This data describes a binding interaction between two proteins.

Contacts between the two chains:
Residue W377 in the first protein contacts residue I4 in the second protein (closest heavy-atom distance 3.9 Å).
Residue I359 in the first protein contacts residue W7 in the second protein (closest heavy-atom distance 3.5 Å).
Residue N378 in the first protein interacts with residue I4 in the second protein (closest heavy-atom distance 5.0 Å).
Residue L446 in the first protein contacts residue P8 in the second protein (closest heavy-atom distance 4.7 Å).
Residue V376 in the first protein contacts residue W7 in the second protein (closest heavy-atom distance 3.8 Å).
Residue W377 in the first protein is in contact with residue L5 in the second protein (closest heavy-atom distance 4.3 Å).
Residue N378 in the first protein is in contact with residue L3 in the second protein (closest heavy-atom distance 2.8 Å).
Residue Y448 in the first protein interacts with residue P8 in the second protein (closest heavy-atom distance 3.5 Å).
Residue N378 in the first protein is in contact with residue L5 in the second protein (closest heavy-atom distance 3.7 Å).
Residue M357 in the first protein contacts residue W7 in the second protein (closest heavy-atom distance 4.5 Å).
Residue I359 in the first protein contacts residue P8 in the second protein (closest heavy-atom distance 4.5 Å).
Residue V376 in the first protein contacts residue L5 in the second protein (closest heavy-atom distance 3.0 Å).
Residue V376 in the first protein is in contact with residue L3 in the second protein (closest heavy-atom distance 4.2 Å).
Residue Y448 in the first protein interacts with residue W7 in the second protein (closest heavy-atom distance 4.7 Å).
Residue S375 in the first protein contacts residue I4 in the second protein (closest heavy-atom distance 5.0 Å).
Residue F346 in the first protein contacts residue L5 in the second protein (closest heavy-atom distance 4.2 Å).
Residue S375 in the first protein is in contact with residue W7 in the second protein (closest heavy-atom distance 4.3 Å).
Residue V376 in the first protein contacts residue I4 in the second protein (closest heavy-atom distance 3.9 Å).
Residue T372 in the first protein is in contact with residue W7 in the second protein (closest heavy-atom distance 4.0 Å).
Residue W377 in the first protein contacts residue L3 in the second protein (closest heavy-atom distance 3.5 Å).
Residue D374 in the first protein interacts with residue W7 in the second protein (closest heavy-atom distance 2.5 Å).
Residue V376 in the first protein contacts residue P6 in the second protein (closest heavy-atom distance 5.0 Å).
Residue D358 in the first protein is in contact with residue W7 in the second protein (closest heavy-atom distance 4.7 Å).

Sequence of the first protein:
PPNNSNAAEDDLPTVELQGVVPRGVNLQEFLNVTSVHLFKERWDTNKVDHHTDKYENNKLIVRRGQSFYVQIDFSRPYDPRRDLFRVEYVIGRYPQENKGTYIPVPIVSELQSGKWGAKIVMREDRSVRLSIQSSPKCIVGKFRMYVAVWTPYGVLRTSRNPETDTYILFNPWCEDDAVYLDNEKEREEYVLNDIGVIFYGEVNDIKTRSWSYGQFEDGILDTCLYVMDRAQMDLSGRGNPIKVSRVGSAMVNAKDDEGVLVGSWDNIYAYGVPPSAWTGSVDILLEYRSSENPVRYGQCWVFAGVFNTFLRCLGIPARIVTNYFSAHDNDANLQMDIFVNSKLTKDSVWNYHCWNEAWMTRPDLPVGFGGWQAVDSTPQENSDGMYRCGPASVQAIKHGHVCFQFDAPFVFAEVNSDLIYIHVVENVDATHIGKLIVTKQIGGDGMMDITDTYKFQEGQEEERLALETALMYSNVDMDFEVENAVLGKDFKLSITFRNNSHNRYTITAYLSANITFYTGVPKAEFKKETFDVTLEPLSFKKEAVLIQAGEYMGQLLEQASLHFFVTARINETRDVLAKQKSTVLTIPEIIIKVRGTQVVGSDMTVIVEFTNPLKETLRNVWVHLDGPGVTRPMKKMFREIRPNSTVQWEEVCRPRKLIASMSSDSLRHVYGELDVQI

Sequence of the second protein:
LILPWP